The following describes two proteins that form a bound complex.

Sequence of the first protein:
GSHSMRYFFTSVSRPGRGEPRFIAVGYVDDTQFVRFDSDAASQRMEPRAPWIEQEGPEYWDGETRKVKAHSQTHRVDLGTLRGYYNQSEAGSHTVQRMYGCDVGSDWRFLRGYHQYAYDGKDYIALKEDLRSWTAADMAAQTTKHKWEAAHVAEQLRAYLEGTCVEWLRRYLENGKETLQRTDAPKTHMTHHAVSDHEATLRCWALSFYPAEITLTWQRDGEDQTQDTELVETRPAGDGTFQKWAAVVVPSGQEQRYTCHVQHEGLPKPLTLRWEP

Sequence of the second protein:
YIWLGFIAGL

Residue-level contacts at the interface:
Residue D101 in the first protein contacts residue A8 in the second protein (closest heavy-atom distance 4.6 Å).
Residue Y147 in the first protein is in contact with residue L10 in the second protein (closest heavy-atom distance 4.0 Å).
Residue Y183 in the first protein is in contact with residue Y1 in the second protein (closest heavy-atom distance 2.8 Å).
Residue T187 in the first protein is in contact with residue Y1 in the second protein (closest heavy-atom distance 3.3 Å).
Residue T166 in the first protein contacts residue L10 in the second protein (closest heavy-atom distance 4.8 Å).
Residue T97 in the first protein is in contact with residue I7 in the second protein (closest heavy-atom distance 3.5 Å).
Residue W171 in the first protein contacts residue A8 in the second protein (closest heavy-atom distance 3.9 Å).
Residue Y183 in the first protein is in contact with residue L4 in the second protein (closest heavy-atom distance 4.9 Å).
Residue D101 in the first protein contacts residue L10 in the second protein (closest heavy-atom distance 3.2 Å).
Residue Y183 in the first protein is in contact with residue I2 in the second protein (closest heavy-atom distance 3.8 Å).
Residue T97 in the first protein is in contact with residue A8 in the second protein (closest heavy-atom distance 3.7 Å).
Residue Y195 in the first protein contacts residue Y1 in the second protein (closest heavy-atom distance 2.7 Å).
Residue Y140 in the first protein contacts residue L10 in the second protein (closest heavy-atom distance 3.4 Å).
Residue Y183 in the first protein contacts residue W3 in the second protein (closest heavy-atom distance 3.7 Å).
Residue E87 in the first protein interacts with residue Y1 in the second protein (closest heavy-atom distance 3.5 Å).
Residue H138 in the first protein is in contact with residue W3 in the second protein (closest heavy-atom distance 4.4 Å).
Residue Q179 in the first protein contacts residue W3 in the second protein (closest heavy-atom distance 3.9 Å).
Residue H94 in the first protein interacts with residue I2 in the second protein (closest heavy-atom distance 4.7 Å).
Residue M69 in the first protein contacts residue I2 in the second protein (closest heavy-atom distance 4.5 Å).
Residue K90 in the first protein contacts residue W3 in the second protein (closest heavy-atom distance 3.5 Å).
Residue L105 in the first protein is in contact with residue L10 in the second protein (closest heavy-atom distance 3.4 Å).
Residue Y123 in the first protein contacts residue W3 in the second protein (closest heavy-atom distance 3.0 Å).
Residue W191 in the first protein contacts residue Y1 in the second protein (closest heavy-atom distance 3.3 Å).
Residue K90 in the first protein interacts with residue L4 in the second protein (closest heavy-atom distance 3.5 Å).
Residue Y31 in the first protein interacts with residue Y1 in the second protein (closest heavy-atom distance 2.9 Å).
Residue T167 in the first protein contacts residue G9 in the second protein (closest heavy-atom distance 4.7 Å).
Residue Y31 in the first protein contacts residue I2 in the second protein (closest heavy-atom distance 3.3 Å).
Residue V176 in the first protein contacts residue A8 in the second protein (closest heavy-atom distance 4.1 Å).
Residue R121 in the first protein interacts with residue W3 in the second protein (closest heavy-atom distance 4.5 Å).
Residue K90 in the first protein contacts residue I7 in the second protein (closest heavy-atom distance 5.0 Å).
Residue A93 in the first protein is in contact with residue I7 in the second protein (closest heavy-atom distance 4.3 Å).
Residue H94 in the first protein interacts with residue I7 in the second protein (closest heavy-atom distance 3.4 Å).
Residue T167 in the first protein contacts residue L10 in the second protein (closest heavy-atom distance 2.8 Å).
Residue W171 in the first protein is in contact with residue G9 in the second protein (closest heavy-atom distance 2.3 Å).
Residue V176 in the first protein interacts with residue W3 in the second protein (closest heavy-atom distance 4.1 Å).
Residue F57 in the first protein contacts residue Y1 in the second protein (closest heavy-atom distance 4.7 Å).
Residue Y83 in the first protein interacts with residue Y1 in the second protein (closest heavy-atom distance 3.7 Å).
Residue F33 in the first protein contacts residue I2 in the second protein (closest heavy-atom distance 4.7 Å).
Residue T104 in the first protein contacts residue L10 in the second protein (closest heavy-atom distance 4.4 Å).
Residue V91 in the first protein interacts with residue I2 in the second protein (closest heavy-atom distance 3.5 Å).
Residue Y123 in the first protein interacts with residue I2 in the second protein (closest heavy-atom distance 3.6 Å).
Residue M29 in the first protein is in contact with residue Y1 in the second protein (closest heavy-atom distance 4.0 Å).
Residue K90 in the first protein contacts residue Y1 in the second protein (closest heavy-atom distance 3.7 Å).
Residue R89 in the first protein contacts residue L4 in the second protein (closest heavy-atom distance 4.8 Å).
Residue K90 in the first protein interacts with residue I2 in the second protein (closest heavy-atom distance 2.9 Å).
Residue L180 in the first protein interacts with residue W3 in the second protein (closest heavy-atom distance 3.6 Å).
Residue D101 in the first protein interacts with residue G9 in the second protein (closest heavy-atom distance 3.9 Å).
Residue Y108 in the first protein is in contact with residue L10 in the second protein (closest heavy-atom distance 2.8 Å).
Residue R121 in the first protein interacts with residue A8 in the second protein (closest heavy-atom distance 4.9 Å).
Residue R121 in the first protein is in contact with residue I7 in the second protein (closest heavy-atom distance 3.4 Å).
Residue K170 in the first protein contacts residue L10 in the second protein (closest heavy-atom distance 3.8 Å).
Residue H94 in the first protein interacts with residue W3 in the second protein (closest heavy-atom distance 3.5 Å).
Residue W171 in the first protein is in contact with residue L10 in the second protein (closest heavy-atom distance 3.8 Å).
Residue E87 in the first protein contacts residue I2 in the second protein (closest heavy-atom distance 3.0 Å).